Sequence of the first protein:
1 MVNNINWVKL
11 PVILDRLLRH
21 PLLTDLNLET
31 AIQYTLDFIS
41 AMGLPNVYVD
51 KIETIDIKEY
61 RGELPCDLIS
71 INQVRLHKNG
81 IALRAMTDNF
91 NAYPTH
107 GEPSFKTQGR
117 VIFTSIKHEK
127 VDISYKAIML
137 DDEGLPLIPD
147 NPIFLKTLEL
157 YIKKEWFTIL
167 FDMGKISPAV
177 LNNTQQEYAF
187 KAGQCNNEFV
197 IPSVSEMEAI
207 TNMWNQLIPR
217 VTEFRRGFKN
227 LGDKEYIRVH

Sequence of the second protein:
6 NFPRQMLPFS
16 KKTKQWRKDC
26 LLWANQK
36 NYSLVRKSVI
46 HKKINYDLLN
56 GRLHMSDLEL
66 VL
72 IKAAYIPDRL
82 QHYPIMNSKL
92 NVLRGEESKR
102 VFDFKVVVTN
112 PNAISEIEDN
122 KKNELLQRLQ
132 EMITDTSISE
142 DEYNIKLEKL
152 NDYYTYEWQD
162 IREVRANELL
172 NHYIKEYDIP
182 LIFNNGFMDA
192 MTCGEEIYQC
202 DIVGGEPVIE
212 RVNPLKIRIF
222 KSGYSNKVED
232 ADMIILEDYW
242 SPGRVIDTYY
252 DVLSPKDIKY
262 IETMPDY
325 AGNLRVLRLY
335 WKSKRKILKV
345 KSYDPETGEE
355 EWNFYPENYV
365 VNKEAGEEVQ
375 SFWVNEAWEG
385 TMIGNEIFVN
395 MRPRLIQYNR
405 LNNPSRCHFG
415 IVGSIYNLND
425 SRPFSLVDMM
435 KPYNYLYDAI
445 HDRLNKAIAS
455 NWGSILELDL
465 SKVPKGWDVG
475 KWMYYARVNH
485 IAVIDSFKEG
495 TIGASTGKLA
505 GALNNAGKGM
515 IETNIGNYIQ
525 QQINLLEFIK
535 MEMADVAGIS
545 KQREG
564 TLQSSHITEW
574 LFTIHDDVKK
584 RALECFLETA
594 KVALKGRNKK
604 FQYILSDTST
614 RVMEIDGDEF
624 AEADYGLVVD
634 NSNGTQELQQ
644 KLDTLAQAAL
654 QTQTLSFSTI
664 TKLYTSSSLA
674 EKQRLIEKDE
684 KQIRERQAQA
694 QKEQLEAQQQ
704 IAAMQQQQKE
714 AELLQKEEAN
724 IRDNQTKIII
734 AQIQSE

Residue-level contacts at the interface:
Residue K502 in the second protein is in contact with residue Q182 in the first protein (closest heavy-atom distance 3.2 Å).
Residue D463 in the second protein contacts residue N193 in the first protein (closest heavy-atom distance 3.7 Å).
Residue K469 in the second protein is in contact with residue S40 in the first protein (closest heavy-atom distance 3.9 Å).
Residue E493 in the second protein interacts with residue Y184 in the first protein (closest heavy-atom distance 2.7 Å).
Residue L464 in the second protein is in contact with residue V196 in the first protein (closest heavy-atom distance 3.9 Å).
Residue Y479 in the second protein contacts residue F224 in the first protein (closest heavy-atom distance 3.2 Å).
Residue L503 in the second protein interacts with residue F186 in the first protein (closest heavy-atom distance 3.8 Å).
Residue K469 in the second protein interacts with residue G43 in the first protein (closest heavy-atom distance 3.7 Å).
Residue E493 in the second protein is in contact with residue A41 in the first protein (closest heavy-atom distance 3.6 Å).
Residue Y478 in the second protein is in contact with residue R216 in the first protein (closest heavy-atom distance 3.7 Å).
Residue V473 in the second protein contacts residue V196 in the first protein (closest heavy-atom distance 3.5 Å).
Residue K469 in the second protein contacts residue A41 in the first protein (closest heavy-atom distance 3.1 Å).
Residue K502 in the second protein interacts with residue A185 in the first protein (closest heavy-atom distance 4.4 Å).
Residue G494 in the second protein contacts residue G189 in the first protein (closest heavy-atom distance 3.8 Å).
Residue G474 in the second protein contacts residue I206 in the first protein (closest heavy-atom distance 4.2 Å).
Residue G494 in the second protein is in contact with residue A185 in the first protein (closest heavy-atom distance 4.5 Å).
Residue L464 in the second protein contacts residue N192 in the first protein (closest heavy-atom distance 4.1 Å).
Residue S465 in the second protein is in contact with residue N193 in the first protein (closest heavy-atom distance 3.7 Å).
Residue R481 in the second protein interacts with residue P215 in the first protein (closest heavy-atom distance 4.3 Å).
Residue Y479 in the second protein interacts with residue F220 in the first protein (closest heavy-atom distance 3.2 Å).
Residue Y478 in the second protein is in contact with residue F224 in the first protein (closest heavy-atom distance 3.5 Å).
Residue K502 in the second protein is in contact with residue N178 in the first protein (closest heavy-atom distance 3.3 Å).
Residue Y478 in the second protein interacts with residue E219 in the first protein (closest heavy-atom distance 3.2 Å).
Residue Y478 in the second protein contacts residue M209 in the first protein (closest heavy-atom distance 3.7 Å).
Residue G497 in the second protein is in contact with residue A185 in the first protein (closest heavy-atom distance 3.5 Å).
Residue L464 in the second protein is in contact with residue I197 in the first protein (closest heavy-atom distance 4.2 Å).
Residue M477 in the second protein interacts with residue I206 in the first protein (closest heavy-atom distance 4.1 Å).
Residue R481 in the second protein contacts residue R216 in the first protein (closest heavy-atom distance 2.9 Å).
Residue Y478 in the second protein contacts residue F220 in the first protein (closest heavy-atom distance 4.3 Å).
Residue E493 in the second protein contacts residue A188 in the first protein (closest heavy-atom distance 3.4 Å).
Residue Y478 in the second protein contacts residue L227 in the first protein (closest heavy-atom distance 3.7 Å).
Residue Y478 in the second protein interacts with residue V217 in the first protein (closest heavy-atom distance 3.2 Å).
Residue R481 in the second protein contacts residue Q212 in the first protein (closest heavy-atom distance 3.0 Å).
Residue I496 in the second protein interacts with residue A185 in the first protein (closest heavy-atom distance 4.0 Å).
Residue L464 in the second protein interacts with residue N193 in the first protein (closest heavy-atom distance 4.5 Å).
Residue M477 in the second protein interacts with residue W210 in the first protein (closest heavy-atom distance 3.6 Å).
Residue L503 in the second protein interacts with residue Q182 in the first protein (closest heavy-atom distance 3.8 Å).
Residue V473 in the second protein is in contact with residue P198 in the first protein (closest heavy-atom distance 4.5 Å).
Residue S465 in the second protein interacts with residue N192 in the first protein (closest heavy-atom distance 3.7 Å).
Residue R481 in the second protein interacts with residue W210 in the first protein (closest heavy-atom distance 3.5 Å).
Residue K469 in the second protein interacts with residue M42 in the first protein (closest heavy-atom distance 3.6 Å).
Residue L464 in the second protein contacts residue P198 in the first protein (closest heavy-atom distance 4.1 Å).
Residue Y478 in the second protein contacts residue T218 in the first protein (closest heavy-atom distance 3.6 Å).
Residue K475 in the second protein contacts residue F224 in the first protein (closest heavy-atom distance 4.0 Å).
Residue I496 in the second protein interacts with residue Y184 in the first protein (closest heavy-atom distance 4.5 Å).
Residue K475 in the second protein interacts with residue L227 in the first protein (closest heavy-atom distance 4.2 Å).
Residue K492 in the second protein contacts residue M42 in the first protein (closest heavy-atom distance 4.2 Å).
Residue W471 in the second protein is in contact with residue P45 in the first protein (closest heavy-atom distance 4.1 Å).
Residue G474 in the second protein is in contact with residue M209 in the first protein (closest heavy-atom distance 3.2 Å).
Residue G470 in the second protein is in contact with residue G43 in the first protein (closest heavy-atom distance 3.1 Å).
Residue R481 in the second protein contacts residue M209 in the first protein (closest heavy-atom distance 3.3 Å).
Residue K502 in the second protein interacts with residue Q181 in the first protein (closest heavy-atom distance 3.5 Å).
Residue E493 in the second protein is in contact with residue M42 in the first protein (closest heavy-atom distance 3.7 Å).
Residue K492 in the second protein interacts with residue N192 in the first protein (closest heavy-atom distance 3.2 Å).
Residue M477 in the second protein interacts with residue M209 in the first protein (closest heavy-atom distance 3.8 Å).
Residue G470 in the second protein contacts residue P45 in the first protein (closest heavy-atom distance 4.4 Å).
Residue D472 in the second protein contacts residue P45 in the first protein (closest heavy-atom distance 4.2 Å).
Residue G494 in the second protein contacts residue A188 in the first protein (closest heavy-atom distance 3.7 Å).
Residue V473 in the second protein is in contact with residue I206 in the first protein (closest heavy-atom distance 4.2 Å).
Residue L503 in the second protein interacts with residue A185 in the first protein (closest heavy-atom distance 3.7 Å).

These two protein chains interact to form a complex.